This data describes a binding interaction between two proteins.

Residue-level contacts at the interface:
Residue L48 in chain A interacts with residue D12 in chain B (closest heavy-atom distance 4.5 Å).
Residue D18 in chain A interacts with residue D11 in chain B (closest heavy-atom distance 4.4 Å).
Residue R46 in chain A contacts residue D12 in chain B (closest heavy-atom distance 3.2 Å).
Residue R46 in chain A interacts with residue A15 in chain B (closest heavy-atom distance 4.0 Å).
Residue R20 in chain A is in contact with residue D11 in chain B (closest heavy-atom distance 3.5 Å).

Sequence of chain B:
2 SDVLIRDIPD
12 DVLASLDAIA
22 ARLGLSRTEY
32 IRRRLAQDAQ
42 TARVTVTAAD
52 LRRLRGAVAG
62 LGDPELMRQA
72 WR

Sequence of chain A:
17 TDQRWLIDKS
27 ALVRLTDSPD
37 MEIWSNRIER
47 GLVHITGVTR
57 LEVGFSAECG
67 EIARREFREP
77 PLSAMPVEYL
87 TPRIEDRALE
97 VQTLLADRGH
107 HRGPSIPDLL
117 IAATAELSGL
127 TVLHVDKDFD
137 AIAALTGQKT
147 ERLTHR